Interface contacts:
Residue G81 in protein 1 contacts residue M399 in protein 2 (closest heavy-atom distance 4.6 Å).
Residue A36 in protein 1 interacts with residue V401 in protein 2 (closest heavy-atom distance 3.2 Å).
Residue V55 in protein 1 interacts with residue V401 in protein 2 (closest heavy-atom distance 4.0 Å).
Residue L82 in protein 1 contacts residue F400 in protein 2 (closest heavy-atom distance 3.3 Å).
Residue K67 in protein 1 interacts with residue V401 in protein 2 (closest heavy-atom distance 3.5 Å).
Residue G81 in protein 1 interacts with residue V401 in protein 2 (closest heavy-atom distance 4.6 Å).
Residue R54 in protein 1 interacts with residue V401 in protein 2 (closest heavy-atom distance 4.3 Å).
Residue A31 in protein 1 contacts residue F400 in protein 2 (closest heavy-atom distance 3.6 Å).
Residue V83 in protein 1 interacts with residue F400 in protein 2 (closest heavy-atom distance 4.6 Å).
Residue G35 in protein 1 interacts with residue F400 in protein 2 (closest heavy-atom distance 4.1 Å).
Residue R34 in protein 1 interacts with residue K396 in protein 2 (closest heavy-atom distance 4.0 Å).
Residue G81 in protein 1 interacts with residue F400 in protein 2 (closest heavy-atom distance 3.8 Å).
Residue V83 in protein 1 is in contact with residue M399 in protein 2 (closest heavy-atom distance 3.0 Å).
Residue D52 in protein 1 contacts residue V401 in protein 2 (closest heavy-atom distance 4.2 Å).
Residue V83 in protein 1 contacts residue V398 in protein 2 (closest heavy-atom distance 5.0 Å).
Residue I65 in protein 1 contacts residue V401 in protein 2 (closest heavy-atom distance 3.9 Å).
Residue A84 in protein 1 contacts residue M399 in protein 2 (closest heavy-atom distance 4.3 Å).
Residue G35 in protein 1 interacts with residue V401 in protein 2 (closest heavy-atom distance 5.0 Å).
Residue R34 in protein 1 contacts residue F400 in protein 2 (closest heavy-atom distance 3.1 Å).
Residue V83 in protein 1 is in contact with residue V401 in protein 2 (closest heavy-atom distance 3.6 Å).
Residue L82 in protein 1 is in contact with residue M399 in protein 2 (closest heavy-atom distance 3.3 Å).

Sequence of protein 2:
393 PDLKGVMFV

Sequence of protein 1:
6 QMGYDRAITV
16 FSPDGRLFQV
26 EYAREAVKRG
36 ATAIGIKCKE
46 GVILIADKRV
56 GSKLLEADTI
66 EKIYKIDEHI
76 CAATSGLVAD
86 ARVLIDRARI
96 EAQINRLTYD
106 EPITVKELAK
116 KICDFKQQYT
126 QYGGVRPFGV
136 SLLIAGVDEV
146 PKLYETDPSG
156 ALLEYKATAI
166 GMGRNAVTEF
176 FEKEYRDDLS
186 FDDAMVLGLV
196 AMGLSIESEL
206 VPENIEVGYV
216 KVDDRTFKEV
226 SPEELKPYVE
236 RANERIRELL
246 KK

The following describes two proteins that form a bound complex.